Residue-level contacts at the interface:
Residue I32 in protein 2 interacts with residue F45 in protein 1 (closest heavy-atom distance 4.4 Å).
Residue I39 in protein 2 is in contact with residue K48 in protein 1 (closest heavy-atom distance 4.2 Å).
Residue A35 in protein 2 interacts with residue F45 in protein 1 (closest heavy-atom distance 4.3 Å).
Residue I39 in protein 2 contacts residue F45 in protein 1 (closest heavy-atom distance 4.9 Å).
Residue K43 in protein 2 is in contact with residue S50 in protein 1 (closest heavy-atom distance 3.8 Å).
Residue T36 in protein 2 contacts residue F45 in protein 1 (closest heavy-atom distance 4.3 Å).
Residue I32 in protein 2 is in contact with residue L41 in protein 1 (closest heavy-atom distance 4.8 Å).
Residue I32 in protein 2 contacts residue K44 in protein 1 (closest heavy-atom distance 4.8 Å).
Residue K43 in protein 2 is in contact with residue K48 in protein 1 (closest heavy-atom distance 3.1 Å).
Residue T36 in protein 2 is in contact with residue K48 in protein 1 (closest heavy-atom distance 3.3 Å).

Sequence of protein 2:
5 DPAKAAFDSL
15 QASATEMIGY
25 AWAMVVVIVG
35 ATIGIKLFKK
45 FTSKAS

These two protein chains interact to form a complex.

Sequence of protein 1:
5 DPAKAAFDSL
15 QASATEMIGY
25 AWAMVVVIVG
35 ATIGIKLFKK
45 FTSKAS